Sequence of protein 2:
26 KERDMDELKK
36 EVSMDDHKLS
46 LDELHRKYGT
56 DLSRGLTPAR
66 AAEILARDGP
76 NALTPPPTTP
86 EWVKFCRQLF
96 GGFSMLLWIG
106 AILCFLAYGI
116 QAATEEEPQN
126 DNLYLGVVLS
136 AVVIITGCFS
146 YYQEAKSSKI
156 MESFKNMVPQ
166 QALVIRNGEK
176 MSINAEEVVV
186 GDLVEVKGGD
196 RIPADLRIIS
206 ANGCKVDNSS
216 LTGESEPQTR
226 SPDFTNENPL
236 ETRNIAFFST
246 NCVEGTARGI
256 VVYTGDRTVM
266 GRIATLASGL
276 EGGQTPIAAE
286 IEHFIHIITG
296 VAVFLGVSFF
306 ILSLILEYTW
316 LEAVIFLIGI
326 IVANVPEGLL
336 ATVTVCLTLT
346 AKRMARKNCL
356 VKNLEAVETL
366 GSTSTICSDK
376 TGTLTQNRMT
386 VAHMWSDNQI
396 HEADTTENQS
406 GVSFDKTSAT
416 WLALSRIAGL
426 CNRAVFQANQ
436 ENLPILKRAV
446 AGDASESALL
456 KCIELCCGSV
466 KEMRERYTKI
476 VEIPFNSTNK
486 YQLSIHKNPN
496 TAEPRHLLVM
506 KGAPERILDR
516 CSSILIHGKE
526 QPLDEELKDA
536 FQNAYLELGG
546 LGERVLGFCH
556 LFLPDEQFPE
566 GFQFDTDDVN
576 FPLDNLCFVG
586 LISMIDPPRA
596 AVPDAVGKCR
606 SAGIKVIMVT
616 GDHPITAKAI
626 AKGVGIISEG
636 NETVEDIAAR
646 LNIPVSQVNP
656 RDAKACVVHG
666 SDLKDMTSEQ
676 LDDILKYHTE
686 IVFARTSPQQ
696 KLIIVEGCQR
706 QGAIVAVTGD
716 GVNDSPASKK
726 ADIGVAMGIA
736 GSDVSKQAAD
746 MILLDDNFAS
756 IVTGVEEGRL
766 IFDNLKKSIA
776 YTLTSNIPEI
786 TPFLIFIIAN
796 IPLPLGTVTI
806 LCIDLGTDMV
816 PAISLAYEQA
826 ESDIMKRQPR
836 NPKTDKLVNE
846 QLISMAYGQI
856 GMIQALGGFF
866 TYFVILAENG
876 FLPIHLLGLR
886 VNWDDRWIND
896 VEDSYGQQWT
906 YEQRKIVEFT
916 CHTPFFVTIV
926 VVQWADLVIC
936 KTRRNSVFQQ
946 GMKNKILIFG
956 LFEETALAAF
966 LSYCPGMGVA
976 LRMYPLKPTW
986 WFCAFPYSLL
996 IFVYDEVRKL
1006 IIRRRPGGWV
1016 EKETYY

Sequence of protein 1:
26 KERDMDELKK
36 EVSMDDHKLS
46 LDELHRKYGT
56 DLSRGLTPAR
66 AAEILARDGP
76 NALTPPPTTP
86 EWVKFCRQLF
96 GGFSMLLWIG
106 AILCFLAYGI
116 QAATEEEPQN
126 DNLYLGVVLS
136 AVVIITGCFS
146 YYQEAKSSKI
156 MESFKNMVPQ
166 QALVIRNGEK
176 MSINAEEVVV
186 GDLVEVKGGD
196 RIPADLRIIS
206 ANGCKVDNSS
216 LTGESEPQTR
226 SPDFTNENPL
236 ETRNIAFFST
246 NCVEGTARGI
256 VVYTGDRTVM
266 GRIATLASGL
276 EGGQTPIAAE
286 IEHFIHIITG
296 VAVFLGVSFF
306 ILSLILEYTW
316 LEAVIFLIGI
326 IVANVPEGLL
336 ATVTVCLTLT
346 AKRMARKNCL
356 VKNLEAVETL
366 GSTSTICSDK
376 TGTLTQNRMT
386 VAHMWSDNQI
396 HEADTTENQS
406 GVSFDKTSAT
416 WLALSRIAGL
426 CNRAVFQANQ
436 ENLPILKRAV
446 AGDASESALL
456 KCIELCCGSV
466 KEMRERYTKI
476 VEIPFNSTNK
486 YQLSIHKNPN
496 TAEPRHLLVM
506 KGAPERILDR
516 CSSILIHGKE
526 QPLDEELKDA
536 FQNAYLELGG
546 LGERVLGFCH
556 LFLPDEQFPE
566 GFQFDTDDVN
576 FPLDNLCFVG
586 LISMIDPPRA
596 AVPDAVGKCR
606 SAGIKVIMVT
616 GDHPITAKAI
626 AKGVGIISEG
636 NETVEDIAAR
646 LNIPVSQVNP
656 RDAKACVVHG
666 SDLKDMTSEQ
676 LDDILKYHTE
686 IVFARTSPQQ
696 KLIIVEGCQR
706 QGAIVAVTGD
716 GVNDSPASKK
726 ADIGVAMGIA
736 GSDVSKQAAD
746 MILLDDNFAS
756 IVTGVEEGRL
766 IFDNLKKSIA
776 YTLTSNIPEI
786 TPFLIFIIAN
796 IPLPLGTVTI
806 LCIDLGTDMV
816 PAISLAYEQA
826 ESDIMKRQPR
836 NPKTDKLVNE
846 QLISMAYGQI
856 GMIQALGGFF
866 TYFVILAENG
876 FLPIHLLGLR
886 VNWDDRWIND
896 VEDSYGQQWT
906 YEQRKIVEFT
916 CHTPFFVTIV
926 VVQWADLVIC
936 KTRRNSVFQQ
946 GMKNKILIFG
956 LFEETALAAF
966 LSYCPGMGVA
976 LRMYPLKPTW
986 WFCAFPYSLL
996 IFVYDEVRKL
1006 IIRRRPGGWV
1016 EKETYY

Contacts between the two chains:
Residue L994 in protein 1 is in contact with residue L994 in protein 2 (closest heavy-atom distance 4.8 Å).
Residue F943 in protein 1 contacts residue T984 in protein 2 (closest heavy-atom distance 3.8 Å).
Residue F943 in protein 1 interacts with residue F987 in protein 2 (closest heavy-atom distance 4.5 Å).

These two protein chains interact to form a complex.